Sequence of protein 1:
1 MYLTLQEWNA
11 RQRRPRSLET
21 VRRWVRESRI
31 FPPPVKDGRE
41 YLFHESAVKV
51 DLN

Sequence of protein 2:
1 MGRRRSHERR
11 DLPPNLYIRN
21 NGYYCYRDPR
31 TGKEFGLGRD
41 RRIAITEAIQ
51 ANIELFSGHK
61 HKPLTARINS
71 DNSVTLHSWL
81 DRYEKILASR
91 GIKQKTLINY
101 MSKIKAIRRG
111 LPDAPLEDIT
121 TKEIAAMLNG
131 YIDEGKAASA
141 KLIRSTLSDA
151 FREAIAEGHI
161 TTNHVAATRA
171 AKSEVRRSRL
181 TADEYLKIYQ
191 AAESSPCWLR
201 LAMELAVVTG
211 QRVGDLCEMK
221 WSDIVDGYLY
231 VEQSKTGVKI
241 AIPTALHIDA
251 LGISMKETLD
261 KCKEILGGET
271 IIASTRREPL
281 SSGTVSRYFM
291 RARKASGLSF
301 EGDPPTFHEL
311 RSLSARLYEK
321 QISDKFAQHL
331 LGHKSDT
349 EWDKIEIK

These two protein chains interact to form a complex.

Contacts between the two chains:
Residue R42 in protein 2 is in contact with residue K36 in protein 1 (closest heavy-atom distance 3.9 Å).
Residue R42 in protein 2 contacts residue Y41 in protein 1 (closest heavy-atom distance 3.6 Å).
Residue I53 in protein 2 interacts with residue F31 in protein 1 (closest heavy-atom distance 4.2 Å).